Sequence of chain B:
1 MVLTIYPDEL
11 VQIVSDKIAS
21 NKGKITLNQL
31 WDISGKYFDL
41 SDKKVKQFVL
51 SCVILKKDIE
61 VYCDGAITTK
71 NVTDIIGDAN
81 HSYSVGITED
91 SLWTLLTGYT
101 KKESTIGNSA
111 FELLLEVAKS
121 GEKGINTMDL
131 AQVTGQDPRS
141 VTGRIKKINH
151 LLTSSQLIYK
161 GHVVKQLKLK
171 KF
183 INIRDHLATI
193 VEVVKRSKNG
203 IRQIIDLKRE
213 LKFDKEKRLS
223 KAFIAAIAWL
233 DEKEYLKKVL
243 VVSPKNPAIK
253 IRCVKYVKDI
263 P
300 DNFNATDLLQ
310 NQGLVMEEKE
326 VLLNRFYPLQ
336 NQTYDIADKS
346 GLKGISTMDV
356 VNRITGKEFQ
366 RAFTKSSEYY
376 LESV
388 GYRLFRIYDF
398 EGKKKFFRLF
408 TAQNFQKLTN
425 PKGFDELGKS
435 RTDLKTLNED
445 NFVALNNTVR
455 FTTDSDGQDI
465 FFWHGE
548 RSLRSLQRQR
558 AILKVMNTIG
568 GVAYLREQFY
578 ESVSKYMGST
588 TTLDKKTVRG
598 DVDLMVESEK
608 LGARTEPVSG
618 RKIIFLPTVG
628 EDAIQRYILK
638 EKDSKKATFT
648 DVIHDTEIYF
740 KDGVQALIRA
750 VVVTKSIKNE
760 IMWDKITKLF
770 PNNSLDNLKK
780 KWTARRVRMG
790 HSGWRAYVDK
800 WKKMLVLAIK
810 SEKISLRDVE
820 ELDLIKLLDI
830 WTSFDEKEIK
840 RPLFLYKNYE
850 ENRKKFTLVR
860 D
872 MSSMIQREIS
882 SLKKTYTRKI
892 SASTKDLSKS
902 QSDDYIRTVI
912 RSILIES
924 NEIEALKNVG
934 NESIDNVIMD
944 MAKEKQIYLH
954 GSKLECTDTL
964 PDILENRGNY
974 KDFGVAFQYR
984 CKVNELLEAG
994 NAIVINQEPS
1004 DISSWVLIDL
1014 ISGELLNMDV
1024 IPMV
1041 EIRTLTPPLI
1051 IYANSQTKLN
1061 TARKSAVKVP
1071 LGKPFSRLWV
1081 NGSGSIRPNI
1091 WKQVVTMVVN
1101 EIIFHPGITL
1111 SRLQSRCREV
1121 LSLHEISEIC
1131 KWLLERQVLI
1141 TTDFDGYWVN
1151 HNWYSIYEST

Residue-level contacts at the interface:
Residue T305 in chain B is in contact with residue F50 in chain A (closest heavy-atom distance 3.5 Å).
Residue N924 in chain B interacts with residue G362 in chain A (closest heavy-atom distance 3.2 Å).
Residue K1073 in chain B is in contact with residue E189 in chain A (closest heavy-atom distance 3.4 Å).
Residue R198 in chain B is in contact with residue H74 in chain A (closest heavy-atom distance 3.0 Å).
Residue Y951 in chain B is in contact with residue F336 in chain A (closest heavy-atom distance 3.1 Å).
Residue K1064 in chain B is in contact with residue F198 in chain A (closest heavy-atom distance 2.9 Å).
Residue E988 in chain B interacts with residue I243 in chain A (closest heavy-atom distance 3.6 Å).
Residue Y951 in chain B is in contact with residue N332 in chain A (closest heavy-atom distance 3.5 Å).
Residue R211 in chain B interacts with residue L66 in chain A (closest heavy-atom distance 3.5 Å).
Residue N934 in chain B interacts with residue N352 in chain A (closest heavy-atom distance 3.6 Å).
Residue K948 in chain B contacts residue N333 in chain A (closest heavy-atom distance 3.1 Å).
Residue K200 in chain B interacts with residue Y53 in chain A (closest heavy-atom distance 3.3 Å).
Residue E212 in chain B interacts with residue T67 in chain A (closest heavy-atom distance 3.4 Å).
Residue E212 in chain B is in contact with residue Q70 in chain A (closest heavy-atom distance 3.4 Å).
Residue K1092 in chain B is in contact with residue C202 in chain A (closest heavy-atom distance 3.4 Å).
Residue A992 in chain B interacts with residue I243 in chain A (closest heavy-atom distance 3.6 Å).
Residue I914 in chain B is in contact with residue T360 in chain A (closest heavy-atom distance 3.7 Å).
Residue G1072 in chain B interacts with residue E189 in chain A (closest heavy-atom distance 3.3 Å).
Residue K956 in chain B interacts with residue N359 in chain A (closest heavy-atom distance 3.5 Å).
Residue N924 in chain B is in contact with residue K364 in chain A (closest heavy-atom distance 3.1 Å).
Residue N994 in chain B is in contact with residue V249 in chain A (closest heavy-atom distance 3.3 Å).
Residue K400 in chain B interacts with residue T48 in chain A (closest heavy-atom distance 2.7 Å).
Residue I941 in chain B interacts with residue L343 in chain A (closest heavy-atom distance 3.6 Å).
Residue G954 in chain B contacts residue R346 in chain A (closest heavy-atom distance 3.2 Å).
Residue E212 in chain B interacts with residue Q75 in chain A (closest heavy-atom distance 2.8 Å).
Residue R198 in chain B is in contact with residue D54 in chain A (closest heavy-atom distance 3.0 Å).
Residue R198 in chain B is in contact with residue Y53 in chain A (closest heavy-atom distance 3.6 Å).
Residue E988 in chain B interacts with residue H240 in chain A (closest heavy-atom distance 2.7 Å).
Residue D306 in chain B interacts with residue T48 in chain A (closest heavy-atom distance 3.0 Å).
Residue R211 in chain B contacts residue Q70 in chain A (closest heavy-atom distance 2.8 Å).
Residue R211 in chain B contacts residue T67 in chain A (closest heavy-atom distance 3.0 Å).
Residue S755 in chain B contacts residue N333 in chain A (closest heavy-atom distance 3.4 Å).
Residue I756 in chain B is in contact with residue N333 in chain A (closest heavy-atom distance 3.0 Å).
Residue Y951 in chain B is in contact with residue N339 in chain A (closest heavy-atom distance 3.4 Å).
Residue D938 in chain B is in contact with residue L347 in chain A (closest heavy-atom distance 3.5 Å).
Residue R204 in chain B interacts with residue Q70 in chain A (closest heavy-atom distance 3.4 Å).
Residue R204 in chain B is in contact with residue D52 in chain A (closest heavy-atom distance 2.7 Å).
Residue L213 in chain B contacts residue Q75 in chain A (closest heavy-atom distance 3.4 Å).
Residue K400 in chain B interacts with residue Y49 in chain A (closest heavy-atom distance 3.4 Å).
Residue L957 in chain B is in contact with residue T360 in chain A (closest heavy-atom distance 3.2 Å).
Residue I1086 in chain B is in contact with residue E204 in chain A (closest heavy-atom distance 3.5 Å).
Residue K948 in chain B interacts with residue F336 in chain A (closest heavy-atom distance 3.6 Å).
Residue S955 in chain B is in contact with residue N359 in chain A (closest heavy-atom distance 3.1 Å).
Residue Q309 in chain B interacts with residue F50 in chain A (closest heavy-atom distance 3.4 Å).
Residue K200 in chain B interacts with residue C56 in chain A (closest heavy-atom distance 2.8 Å).
Residue K200 in chain B contacts residue C51 in chain A (closest heavy-atom distance 3.6 Å).
Residue D306 in chain B interacts with residue F50 in chain A (closest heavy-atom distance 3.4 Å).
Residue K809 in chain B is in contact with residue E348 in chain A (closest heavy-atom distance 2.8 Å).
Residue L952 in chain B contacts residue N339 in chain A (closest heavy-atom distance 3.1 Å).
Residue I914 in chain B is in contact with residue V361 in chain A (closest heavy-atom distance 3.6 Å).
Residue K1064 in chain B interacts with residue T197 in chain A (closest heavy-atom distance 3.5 Å).
Residue L989 in chain B is in contact with residue I243 in chain A (closest heavy-atom distance 3.4 Å).
Residue E212 in chain B is in contact with residue Y53 in chain A (closest heavy-atom distance 2.6 Å).
Residue E811 in chain B interacts with residue K345 in chain A (closest heavy-atom distance 2.8 Å).
Residue S199 in chain B interacts with residue D52 in chain A (closest heavy-atom distance 3.2 Å).
Residue E1158 in chain B contacts residue G200 in chain A (closest heavy-atom distance 3.2 Å).
Residue N924 in chain B contacts residue R363 in chain A (closest heavy-atom distance 3.5 Å).
Residue E1158 in chain B contacts residue N235 in chain A (closest heavy-atom distance 3.6 Å).
Residue K200 in chain B contacts residue D52 in chain A (closest heavy-atom distance 2.8 Å).
Residue Q156 in chain B contacts residue A79 in chain A (closest heavy-atom distance 3.0 Å).

Sequence of chain A:
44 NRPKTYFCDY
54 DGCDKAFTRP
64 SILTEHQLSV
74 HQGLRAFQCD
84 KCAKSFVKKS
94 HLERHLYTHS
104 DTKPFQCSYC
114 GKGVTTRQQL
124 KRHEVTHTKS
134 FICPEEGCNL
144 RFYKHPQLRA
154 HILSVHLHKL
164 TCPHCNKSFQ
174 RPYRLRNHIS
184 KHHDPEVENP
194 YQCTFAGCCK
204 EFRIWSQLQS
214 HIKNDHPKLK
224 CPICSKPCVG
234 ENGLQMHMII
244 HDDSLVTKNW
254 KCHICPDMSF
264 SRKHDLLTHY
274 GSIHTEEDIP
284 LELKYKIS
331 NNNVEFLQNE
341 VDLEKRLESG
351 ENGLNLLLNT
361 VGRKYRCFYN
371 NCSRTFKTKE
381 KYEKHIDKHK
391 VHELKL

These two protein chains interact to form a complex.